Interface contacts:
Residue Q226 in the second protein is in contact with residue R26 in the first protein (closest heavy-atom distance 3.0 Å).
Residue F258 in the second protein interacts with residue S296 in the first protein (closest heavy-atom distance 3.0 Å).
Residue Q394 in the second protein interacts with residue A337 in the first protein (closest heavy-atom distance 3.0 Å).
Residue E112 in the second protein is in contact with residue R37 in the first protein (closest heavy-atom distance 3.0 Å).
Residue G249 in the second protein contacts residue R305 in the first protein (closest heavy-atom distance 3.0 Å).
Residue D390 in the second protein contacts residue W336 in the first protein (closest heavy-atom distance 3.1 Å).
Residue D254 in the second protein is in contact with residue T293 in the first protein (closest heavy-atom distance 3.1 Å).
Residue Y85 in the second protein contacts residue K221 in the first protein (closest heavy-atom distance 3.0 Å).
Residue D254 in the second protein is in contact with residue R135 in the first protein (closest heavy-atom distance 3.1 Å).
Residue E113 in the second protein interacts with residue D39 in the first protein (closest heavy-atom distance 3.0 Å).
Residue V389 in the second protein contacts residue W336 in the first protein (closest heavy-atom distance 2.8 Å).
Residue H73 in the second protein contacts residue E165 in the first protein (closest heavy-atom distance 3.1 Å).
Residue D380 in the second protein is in contact with residue E351 in the first protein (closest heavy-atom distance 2.8 Å).
Residue D380 in the second protein contacts residue W348 in the first protein (closest heavy-atom distance 2.8 Å).
Residue H363 in the second protein interacts with residue H346 in the first protein (closest heavy-atom distance 3.1 Å).
Residue G91 in the second protein is in contact with residue H175 in the first protein (closest heavy-atom distance 3.1 Å).
Residue I388 in the second protein is in contact with residue R334 in the first protein (closest heavy-atom distance 3.0 Å).
Residue K385 in the second protein interacts with residue S340 in the first protein (closest heavy-atom distance 2.9 Å).
Residue F258 in the second protein interacts with residue D300 in the first protein (closest heavy-atom distance 2.8 Å).
Residue V230 in the second protein interacts with residue D18 in the first protein (closest heavy-atom distance 3.0 Å).
Residue E105 in the second protein is in contact with residue R242 in the first protein (closest heavy-atom distance 3.0 Å).
Residue K10 in the second protein contacts residue E321 in the first protein (closest heavy-atom distance 3.0 Å).
Residue S57 in the second protein contacts residue L240 in the first protein (closest heavy-atom distance 2.9 Å).
Residue V55 in the second protein contacts residue N236 in the first protein (closest heavy-atom distance 2.7 Å).
Residue Q67 in the second protein is in contact with residue E206 in the first protein (closest heavy-atom distance 2.9 Å).
Residue K245 in the second protein contacts residue R131 in the first protein (closest heavy-atom distance 3.1 Å).
Residue S261 in the second protein contacts residue E324 in the first protein (closest heavy-atom distance 3.0 Å).
Residue S115 in the second protein interacts with residue G161 in the first protein (closest heavy-atom distance 3.0 Å).
Residue H387 in the second protein contacts residue W336 in the first protein (closest heavy-atom distance 2.7 Å).
Residue E184 in the second protein contacts residue R135 in the first protein (closest heavy-atom distance 3.1 Å).
Residue D254 in the second protein contacts residue T294 in the first protein (closest heavy-atom distance 2.6 Å).
Residue A92 in the second protein is in contact with residue C223 in the first protein (closest heavy-atom distance 2.8 Å).
Residue E112 in the second protein interacts with residue H162 in the first protein (closest heavy-atom distance 3.0 Å).
Residue T232 in the second protein interacts with residue G238 in the first protein (closest heavy-atom distance 3.0 Å).
Residue N361 in the second protein is in contact with residue Q338 in the first protein (closest heavy-atom distance 2.8 Å).
Residue A256 in the second protein is in contact with residue R295 in the first protein (closest heavy-atom distance 2.9 Å).
Residue D117 in the second protein is in contact with residue N151 in the first protein (closest heavy-atom distance 3.1 Å).
Residue K385 in the second protein contacts residue H275 in the first protein (closest heavy-atom distance 3.0 Å).
Residue P56 in the second protein is in contact with residue R242 in the first protein (closest heavy-atom distance 3.1 Å).
Residue E184 in the second protein contacts residue G134 in the first protein (closest heavy-atom distance 2.9 Å).
Residue R110 in the second protein is in contact with residue H162 in the first protein (closest heavy-atom distance 3.0 Å).
Residue E397 in the second protein is in contact with residue A337 in the first protein (closest heavy-atom distance 3.0 Å).
Residue F258 in the second protein contacts residue G298 in the first protein (closest heavy-atom distance 3.0 Å).
Residue F95 in the second protein contacts residue Q222 in the first protein (closest heavy-atom distance 3.0 Å).
Residue S57 in the second protein contacts residue N236 in the first protein (closest heavy-atom distance 3.0 Å).
Residue C381 in the second protein is in contact with residue E351 in the first protein (closest heavy-atom distance 3.0 Å).
Residue K71 in the second protein contacts residue Q168 in the first protein (closest heavy-atom distance 3.1 Å).
Residue Q394 in the second protein contacts residue G320 in the first protein (closest heavy-atom distance 2.8 Å).
Residue V60 in the second protein interacts with residue E244 in the first protein (closest heavy-atom distance 2.9 Å).
Residue S111 in the second protein contacts residue R37 in the first protein (closest heavy-atom distance 2.9 Å).
Residue I304 in the second protein is in contact with residue H350 in the first protein (closest heavy-atom distance 3.0 Å).
Residue P58 in the second protein is in contact with residue R242 in the first protein (closest heavy-atom distance 2.8 Å).
Residue A273 in the second protein contacts residue G298 in the first protein (closest heavy-atom distance 3.0 Å).
Residue A365 in the second protein contacts residue H346 in the first protein (closest heavy-atom distance 2.8 Å).
Residue S209 in the second protein contacts residue H162 in the first protein (closest heavy-atom distance 3.1 Å).
Residue C307 in the second protein is in contact with residue E351 in the first protein (closest heavy-atom distance 3.0 Å).
Residue D386 in the second protein is in contact with residue W336 in the first protein (closest heavy-atom distance 3.1 Å).
Residue H387 in the second protein is in contact with residue H275 in the first protein (closest heavy-atom distance 3.1 Å).
Residue S311 in the second protein is in contact with residue Q338 in the first protein (closest heavy-atom distance 3.0 Å).
Residue E306 in the second protein is in contact with residue E351 in the first protein (closest heavy-atom distance 2.9 Å).

Sequence of the first protein:
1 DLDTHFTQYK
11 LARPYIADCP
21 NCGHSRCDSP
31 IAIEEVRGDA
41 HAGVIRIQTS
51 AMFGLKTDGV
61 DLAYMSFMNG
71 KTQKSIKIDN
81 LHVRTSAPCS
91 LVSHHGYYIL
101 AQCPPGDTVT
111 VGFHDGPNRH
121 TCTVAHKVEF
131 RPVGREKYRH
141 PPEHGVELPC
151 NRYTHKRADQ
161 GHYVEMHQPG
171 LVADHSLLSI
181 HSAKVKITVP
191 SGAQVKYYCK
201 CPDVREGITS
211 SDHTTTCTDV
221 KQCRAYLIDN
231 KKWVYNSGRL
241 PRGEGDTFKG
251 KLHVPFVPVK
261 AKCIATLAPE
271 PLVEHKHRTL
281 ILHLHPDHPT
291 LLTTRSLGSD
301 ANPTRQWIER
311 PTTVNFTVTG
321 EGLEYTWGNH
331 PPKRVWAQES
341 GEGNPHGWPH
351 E

This data describes a binding interaction between two proteins.

Sequence of the second protein:
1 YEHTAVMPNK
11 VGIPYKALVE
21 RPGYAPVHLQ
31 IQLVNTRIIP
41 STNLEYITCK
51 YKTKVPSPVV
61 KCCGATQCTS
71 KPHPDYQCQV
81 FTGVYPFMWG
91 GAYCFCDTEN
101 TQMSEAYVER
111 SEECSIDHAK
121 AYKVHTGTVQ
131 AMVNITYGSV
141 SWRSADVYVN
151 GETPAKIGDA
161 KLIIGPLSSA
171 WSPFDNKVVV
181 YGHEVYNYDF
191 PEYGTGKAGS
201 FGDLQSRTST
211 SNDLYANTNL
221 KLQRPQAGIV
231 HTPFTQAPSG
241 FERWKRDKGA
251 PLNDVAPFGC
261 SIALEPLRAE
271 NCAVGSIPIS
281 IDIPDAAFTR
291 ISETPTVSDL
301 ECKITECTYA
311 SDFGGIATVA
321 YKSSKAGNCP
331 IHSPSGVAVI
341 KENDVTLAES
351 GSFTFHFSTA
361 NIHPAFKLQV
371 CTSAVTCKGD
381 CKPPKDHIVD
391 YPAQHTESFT